Sequence of the second protein:
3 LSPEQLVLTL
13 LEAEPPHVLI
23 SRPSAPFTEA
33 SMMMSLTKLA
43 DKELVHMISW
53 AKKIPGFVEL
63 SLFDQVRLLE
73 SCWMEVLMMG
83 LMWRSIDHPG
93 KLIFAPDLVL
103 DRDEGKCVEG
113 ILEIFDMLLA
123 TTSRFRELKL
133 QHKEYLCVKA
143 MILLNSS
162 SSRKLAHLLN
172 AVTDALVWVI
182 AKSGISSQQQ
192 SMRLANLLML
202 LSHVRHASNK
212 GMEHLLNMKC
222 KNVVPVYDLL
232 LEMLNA

This data describes a binding interaction between two proteins.

Residue-level contacts at the interface:
Residue L64 in the second protein interacts with residue L5 in the first protein (closest heavy-atom distance 3.9 Å).
Residue Q67 in the second protein interacts with residue L8 in the first protein (closest heavy-atom distance 3.8 Å).
Residue E233 in the second protein interacts with residue H2 in the first protein (closest heavy-atom distance 3.5 Å).
Residue I50 in the second protein interacts with residue I4 in the first protein (closest heavy-atom distance 3.9 Å).
Residue K54 in the second protein interacts with residue S12 in the first protein (closest heavy-atom distance 5.0 Å).
Residue K54 in the second protein is in contact with residue Q10 in the first protein (closest heavy-atom distance 4.7 Å).
Residue V68 in the second protein contacts residue L8 in the first protein (closest heavy-atom distance 3.6 Å).
Residue F59 in the second protein is in contact with residue L8 in the first protein (closest heavy-atom distance 4.4 Å).
Residue E233 in the second protein is in contact with residue I4 in the first protein (closest heavy-atom distance 3.7 Å).
Residue L71 in the second protein is in contact with residue I4 in the first protein (closest heavy-atom distance 4.9 Å).
Residue L64 in the second protein interacts with residue L9 in the first protein (closest heavy-atom distance 3.9 Å).
Residue V68 in the second protein interacts with residue L5 in the first protein (closest heavy-atom distance 3.6 Å).
Residue I50 in the second protein interacts with residue L8 in the first protein (closest heavy-atom distance 3.9 Å).
Residue M234 in the second protein interacts with residue I4 in the first protein (closest heavy-atom distance 3.7 Å).
Residue K54 in the second protein interacts with residue L8 in the first protein (closest heavy-atom distance 4.0 Å).
Residue K54 in the second protein is in contact with residue D11 in the first protein (closest heavy-atom distance 2.9 Å).
Residue V68 in the second protein contacts residue I4 in the first protein (closest heavy-atom distance 4.5 Å).
Residue L71 in the second protein interacts with residue L8 in the first protein (closest heavy-atom distance 4.2 Å).
Residue L64 in the second protein contacts residue L8 in the first protein (closest heavy-atom distance 4.1 Å).
Residue E72 in the second protein interacts with residue I4 in the first protein (closest heavy-atom distance 3.6 Å).
Residue L230 in the second protein contacts residue I4 in the first protein (closest heavy-atom distance 3.7 Å).

Sequence of the first protein:
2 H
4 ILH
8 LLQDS